This data describes a binding interaction between two proteins.

Sequence of protein 2:
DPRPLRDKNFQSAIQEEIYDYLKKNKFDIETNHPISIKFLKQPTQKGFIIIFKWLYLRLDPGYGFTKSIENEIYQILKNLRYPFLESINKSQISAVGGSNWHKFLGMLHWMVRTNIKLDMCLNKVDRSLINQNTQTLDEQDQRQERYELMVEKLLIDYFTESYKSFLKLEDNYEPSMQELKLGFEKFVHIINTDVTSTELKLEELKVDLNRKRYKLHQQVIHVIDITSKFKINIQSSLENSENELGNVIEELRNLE

Interface contacts:
Residue S242 in protein 2 interacts with residue V55 in protein 1 (closest heavy-atom distance 4.1 Å).
Residue I246 in protein 2 is in contact with residue R73 in protein 1 (closest heavy-atom distance 4.0 Å).
Residue I246 in protein 2 interacts with residue I52 in protein 1 (closest heavy-atom distance 4.5 Å).
Residue K243 in protein 2 contacts residue D74 in protein 1 (closest heavy-atom distance 3.4 Å).
Residue S242 in protein 2 is in contact with residue A54 in protein 1 (closest heavy-atom distance 3.8 Å).
Residue D239 in protein 2 contacts residue D74 in protein 1 (closest heavy-atom distance 2.8 Å).
Residue D239 in protein 2 contacts residue F75 in protein 1 (closest heavy-atom distance 3.4 Å).
Residue I235 in protein 2 interacts with residue F75 in protein 1 (closest heavy-atom distance 3.5 Å).
Residue K243 in protein 2 is in contact with residue R73 in protein 1 (closest heavy-atom distance 5.0 Å).
Residue I238 in protein 2 contacts residue F75 in protein 1 (closest heavy-atom distance 3.3 Å).
Residue S242 in protein 2 interacts with residue F75 in protein 1 (closest heavy-atom distance 4.9 Å).
Residue I246 in protein 2 is in contact with residue S72 in protein 1 (closest heavy-atom distance 4.4 Å).
Residue I235 in protein 2 is in contact with residue A76 in protein 1 (closest heavy-atom distance 4.7 Å).
Residue I238 in protein 2 interacts with residue A54 in protein 1 (closest heavy-atom distance 4.4 Å).
Residue D239 in protein 2 interacts with residue A76 in protein 1 (closest heavy-atom distance 3.2 Å).

Sequence of protein 1:
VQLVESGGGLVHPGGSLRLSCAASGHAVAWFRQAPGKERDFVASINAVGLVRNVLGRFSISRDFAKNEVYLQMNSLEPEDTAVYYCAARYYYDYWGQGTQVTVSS